Sequence of protein 2:
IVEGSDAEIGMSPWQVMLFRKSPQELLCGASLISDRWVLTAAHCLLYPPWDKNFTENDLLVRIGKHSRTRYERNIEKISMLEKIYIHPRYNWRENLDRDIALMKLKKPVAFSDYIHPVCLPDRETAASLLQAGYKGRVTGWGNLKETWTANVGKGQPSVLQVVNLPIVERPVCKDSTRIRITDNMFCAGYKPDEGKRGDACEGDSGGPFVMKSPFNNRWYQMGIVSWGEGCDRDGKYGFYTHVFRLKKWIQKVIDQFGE

Sequence of protein 1:
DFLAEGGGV

Contacts between the two chains:
Residue E202 in protein 2 contacts residue V10 in protein 1 (closest heavy-atom distance 4.4 Å).
Residue E229 in protein 2 is in contact with residue G8 in protein 1 (closest heavy-atom distance 4.2 Å).
Residue E229 in protein 2 is in contact with residue E6 in protein 1 (closest heavy-atom distance 4.4 Å).
Residue Y47 in protein 2 contacts residue V10 in protein 1 (closest heavy-atom distance 3.5 Å).
Residue W50 in protein 2 contacts residue L4 in protein 1 (closest heavy-atom distance 4.3 Å).
Residue L96 in protein 2 is in contact with residue V10 in protein 1 (closest heavy-atom distance 3.1 Å).
Residue R178 in protein 2 contacts residue E6 in protein 1 (closest heavy-atom distance 3.0 Å).
Residue W227 in protein 2 interacts with residue G9 in protein 1 (closest heavy-atom distance 3.5 Å).
Residue G228 in protein 2 contacts residue G7 in protein 1 (closest heavy-atom distance 5.0 Å).
Residue Y47 in protein 2 interacts with residue F3 in protein 1 (closest heavy-atom distance 3.8 Å).
Residue P49 in protein 2 interacts with residue L4 in protein 1 (closest heavy-atom distance 3.5 Å).
Residue G228 in protein 2 interacts with residue G9 in protein 1 (closest heavy-atom distance 2.9 Å).
Residue K52 in protein 2 contacts residue V10 in protein 1 (closest heavy-atom distance 5.0 Å).
Residue W227 in protein 2 contacts residue G8 in protein 1 (closest heavy-atom distance 4.9 Å).
Residue R93 in protein 2 is in contact with residue F3 in protein 1 (closest heavy-atom distance 3.5 Å).
Residue G228 in protein 2 contacts residue V10 in protein 1 (closest heavy-atom distance 5.0 Å).
Residue L96 in protein 2 contacts residue F3 in protein 1 (closest heavy-atom distance 3.3 Å).
Residue E94 in protein 2 interacts with residue D2 in protein 1 (closest heavy-atom distance 4.0 Å).
Residue I179 in protein 2 contacts residue G7 in protein 1 (closest heavy-atom distance 4.8 Å).
Residue R93 in protein 2 contacts residue D2 in protein 1 (closest heavy-atom distance 3.9 Å).
Residue W227 in protein 2 interacts with residue F3 in protein 1 (closest heavy-atom distance 3.6 Å).
Residue S205 in protein 2 contacts residue V10 in protein 1 (closest heavy-atom distance 4.6 Å).
Residue G228 in protein 2 interacts with residue G8 in protein 1 (closest heavy-atom distance 4.1 Å).
Residue N95 in protein 2 contacts residue F3 in protein 1 (closest heavy-atom distance 4.2 Å).
Residue W227 in protein 2 contacts residue V10 in protein 1 (closest heavy-atom distance 4.0 Å).
Residue W50 in protein 2 is in contact with residue V10 in protein 1 (closest heavy-atom distance 3.5 Å).
Residue I179 in protein 2 contacts residue G8 in protein 1 (closest heavy-atom distance 3.6 Å).
Residue E94 in protein 2 interacts with residue F3 in protein 1 (closest heavy-atom distance 3.5 Å).
Residue E229 in protein 2 contacts residue G7 in protein 1 (closest heavy-atom distance 3.4 Å).
Residue I179 in protein 2 is in contact with residue F3 in protein 1 (closest heavy-atom distance 3.8 Å).
Residue W92 in protein 2 contacts residue F3 in protein 1 (closest heavy-atom distance 4.5 Å).
Residue Y47 in protein 2 contacts residue L4 in protein 1 (closest heavy-atom distance 3.8 Å).
Residue H43 in protein 2 interacts with residue V10 in protein 1 (closest heavy-atom distance 3.5 Å).
Residue I179 in protein 2 is in contact with residue E6 in protein 1 (closest heavy-atom distance 3.5 Å).
Residue S226 in protein 2 contacts residue G9 in protein 1 (closest heavy-atom distance 4.8 Å).
Residue S226 in protein 2 contacts residue V10 in protein 1 (closest heavy-atom distance 3.9 Å).

This data describes a binding interaction between two proteins.